These two protein chains interact to form a complex.

Sequence of the first protein:
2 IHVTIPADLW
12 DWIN

Contacts between the two chains:
Residue N25 in the second protein contacts residue H3 in the first protein (closest heavy-atom distance 3.1 Å).
Residue N27 in the second protein interacts with residue V4 in the first protein (closest heavy-atom distance 3.3 Å).
Residue E60 in the second protein contacts residue W13 in the first protein (closest heavy-atom distance 3.8 Å).
Residue V24 in the second protein contacts residue H3 in the first protein (closest heavy-atom distance 3.3 Å).
Residue V24 in the second protein interacts with residue I2 in the first protein (closest heavy-atom distance 2.9 Å).
Residue H29 in the second protein interacts with residue I6 in the first protein (closest heavy-atom distance 3.5 Å).
Residue I28 in the second protein contacts residue A8 in the first protein (closest heavy-atom distance 3.8 Å).
Residue L26 in the second protein interacts with residue V4 in the first protein (closest heavy-atom distance 3.2 Å).
Residue L26 in the second protein contacts residue I6 in the first protein (closest heavy-atom distance 3.8 Å).
Residue R101 in the second protein contacts residue W13 in the first protein (closest heavy-atom distance 2.8 Å).
Residue N27 in the second protein contacts residue I6 in the first protein (closest heavy-atom distance 2.9 Å).
Residue L99 in the second protein contacts residue L10 in the first protein (closest heavy-atom distance 4.2 Å).
Residue M23 in the second protein contacts residue I2 in the first protein (closest heavy-atom distance 3.4 Å).
Residue L99 in the second protein interacts with residue W13 in the first protein (closest heavy-atom distance 3.6 Å).
Residue I28 in the second protein contacts residue P7 in the first protein (closest heavy-atom distance 4.3 Å).
Residue V22 in the second protein interacts with residue I2 in the first protein (closest heavy-atom distance 3.9 Å).
Residue I28 in the second protein contacts residue I6 in the first protein (closest heavy-atom distance 3.4 Å).
Residue R61 in the second protein interacts with residue W13 in the first protein (closest heavy-atom distance 3.4 Å).
Residue P59 in the second protein is in contact with residue W13 in the first protein (closest heavy-atom distance 3.3 Å).
Residue L26 in the second protein interacts with residue W11 in the first protein (closest heavy-atom distance 3.6 Å).
Residue Y62 in the second protein contacts residue D9 in the first protein (closest heavy-atom distance 3.1 Å).
Residue Y62 in the second protein contacts residue W13 in the first protein (closest heavy-atom distance 3.5 Å).
Residue H29 in the second protein is in contact with residue A8 in the first protein (closest heavy-atom distance 3.7 Å).
Residue I28 in the second protein interacts with residue W11 in the first protein (closest heavy-atom distance 3.9 Å).
Residue N25 in the second protein contacts residue V4 in the first protein (closest heavy-atom distance 4.0 Å).
Residue H29 in the second protein contacts residue T5 in the first protein (closest heavy-atom distance 3.8 Å).
Residue N27 in the second protein interacts with residue T5 in the first protein (closest heavy-atom distance 3.4 Å).
Residue R100 in the second protein contacts residue W13 in the first protein (closest heavy-atom distance 4.1 Å).
Residue H29 in the second protein is in contact with residue P7 in the first protein (closest heavy-atom distance 3.9 Å).
Residue F110 in the second protein is in contact with residue W13 in the first protein (closest heavy-atom distance 3.5 Å).
Residue L26 in the second protein is in contact with residue H3 in the first protein (closest heavy-atom distance 4.9 Å).
Residue Y62 in the second protein contacts residue P7 in the first protein (closest heavy-atom distance 4.2 Å).
Residue V24 in the second protein contacts residue V4 in the first protein (closest heavy-atom distance 3.5 Å).
Residue Y62 in the second protein interacts with residue L10 in the first protein (closest heavy-atom distance 3.5 Å).
Residue N27 in the second protein interacts with residue H3 in the first protein (closest heavy-atom distance 3.2 Å).
Residue N25 in the second protein is in contact with residue I2 in the first protein (closest heavy-atom distance 3.4 Å).
Residue S64 in the second protein is in contact with residue W13 in the first protein (closest heavy-atom distance 4.2 Å).
Residue F110 in the second protein contacts residue I14 in the first protein (closest heavy-atom distance 3.9 Å).

Sequence of the second protein:
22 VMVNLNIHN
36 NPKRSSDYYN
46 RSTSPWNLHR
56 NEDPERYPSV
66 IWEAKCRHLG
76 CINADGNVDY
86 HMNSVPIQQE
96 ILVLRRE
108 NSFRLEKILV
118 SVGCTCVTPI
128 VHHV